Sequence of protein 2:
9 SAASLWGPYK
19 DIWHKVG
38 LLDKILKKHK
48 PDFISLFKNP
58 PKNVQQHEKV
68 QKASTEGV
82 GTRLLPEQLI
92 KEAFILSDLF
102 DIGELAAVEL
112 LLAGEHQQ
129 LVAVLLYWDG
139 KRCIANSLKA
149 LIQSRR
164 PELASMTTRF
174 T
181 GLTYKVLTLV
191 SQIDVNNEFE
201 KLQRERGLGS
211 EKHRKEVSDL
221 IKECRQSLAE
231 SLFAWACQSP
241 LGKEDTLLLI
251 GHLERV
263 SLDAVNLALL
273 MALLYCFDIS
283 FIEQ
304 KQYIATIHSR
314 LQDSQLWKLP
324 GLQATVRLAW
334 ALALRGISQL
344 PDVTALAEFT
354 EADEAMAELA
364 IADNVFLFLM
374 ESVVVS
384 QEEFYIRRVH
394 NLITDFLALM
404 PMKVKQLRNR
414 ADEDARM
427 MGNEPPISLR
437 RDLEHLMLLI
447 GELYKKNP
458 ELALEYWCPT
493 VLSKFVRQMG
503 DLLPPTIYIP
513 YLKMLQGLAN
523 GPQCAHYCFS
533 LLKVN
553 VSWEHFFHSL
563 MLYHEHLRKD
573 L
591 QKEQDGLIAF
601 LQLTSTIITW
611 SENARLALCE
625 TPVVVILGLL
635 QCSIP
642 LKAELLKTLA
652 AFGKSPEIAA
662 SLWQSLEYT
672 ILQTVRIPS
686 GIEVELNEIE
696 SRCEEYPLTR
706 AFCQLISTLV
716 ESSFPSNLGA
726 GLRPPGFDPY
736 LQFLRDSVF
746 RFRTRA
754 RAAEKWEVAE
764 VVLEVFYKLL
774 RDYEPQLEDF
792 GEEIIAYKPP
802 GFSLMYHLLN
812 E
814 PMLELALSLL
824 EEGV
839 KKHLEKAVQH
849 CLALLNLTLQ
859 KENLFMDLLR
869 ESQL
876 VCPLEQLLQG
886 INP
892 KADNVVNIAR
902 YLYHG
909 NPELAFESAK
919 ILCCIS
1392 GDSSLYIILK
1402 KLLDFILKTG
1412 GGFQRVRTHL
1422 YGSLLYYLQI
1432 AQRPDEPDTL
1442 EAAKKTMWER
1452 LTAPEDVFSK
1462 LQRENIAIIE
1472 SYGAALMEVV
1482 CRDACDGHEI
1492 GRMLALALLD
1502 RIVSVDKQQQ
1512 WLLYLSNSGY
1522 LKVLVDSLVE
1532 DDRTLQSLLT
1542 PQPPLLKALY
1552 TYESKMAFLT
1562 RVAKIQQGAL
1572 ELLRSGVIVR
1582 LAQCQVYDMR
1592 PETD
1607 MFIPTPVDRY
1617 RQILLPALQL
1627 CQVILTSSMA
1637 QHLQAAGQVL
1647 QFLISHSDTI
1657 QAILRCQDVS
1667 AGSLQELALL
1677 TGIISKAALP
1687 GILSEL

These two protein chains interact to form a complex.

Sequence of protein 1:
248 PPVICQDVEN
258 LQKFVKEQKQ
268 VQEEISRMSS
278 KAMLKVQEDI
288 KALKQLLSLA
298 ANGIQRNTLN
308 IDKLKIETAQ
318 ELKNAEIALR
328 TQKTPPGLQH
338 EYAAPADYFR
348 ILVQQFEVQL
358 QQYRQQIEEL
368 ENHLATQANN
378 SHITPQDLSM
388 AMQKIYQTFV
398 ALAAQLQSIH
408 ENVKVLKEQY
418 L

Contacts between the two chains:
Residue Q884 in protein 2 contacts residue E318 in protein 1 (closest heavy-atom distance 4.2 Å).